Sequence of protein 2:
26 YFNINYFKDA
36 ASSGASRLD

Contacts between the two chains:
Residue E9 in protein 1 is in contact with residue K33 in protein 2 (closest heavy-atom distance 4.3 Å).
Residue N12 in protein 1 contacts residue D34 in protein 2 (closest heavy-atom distance 3.8 Å).
Residue V10 in protein 1 is in contact with residue D34 in protein 2 (closest heavy-atom distance 4.2 Å).
Residue N12 in protein 1 is in contact with residue K33 in protein 2 (closest heavy-atom distance 4.6 Å).
Residue V10 in protein 1 is in contact with residue K33 in protein 2 (closest heavy-atom distance 3.6 Å).
Residue V10 in protein 1 is in contact with residue A35 in protein 2 (closest heavy-atom distance 3.0 Å).
Residue L11 in protein 1 is in contact with residue A35 in protein 2 (closest heavy-atom distance 4.3 Å).
Residue N12 in protein 1 is in contact with residue A35 in protein 2 (closest heavy-atom distance 4.8 Å).

Sequence of protein 1:
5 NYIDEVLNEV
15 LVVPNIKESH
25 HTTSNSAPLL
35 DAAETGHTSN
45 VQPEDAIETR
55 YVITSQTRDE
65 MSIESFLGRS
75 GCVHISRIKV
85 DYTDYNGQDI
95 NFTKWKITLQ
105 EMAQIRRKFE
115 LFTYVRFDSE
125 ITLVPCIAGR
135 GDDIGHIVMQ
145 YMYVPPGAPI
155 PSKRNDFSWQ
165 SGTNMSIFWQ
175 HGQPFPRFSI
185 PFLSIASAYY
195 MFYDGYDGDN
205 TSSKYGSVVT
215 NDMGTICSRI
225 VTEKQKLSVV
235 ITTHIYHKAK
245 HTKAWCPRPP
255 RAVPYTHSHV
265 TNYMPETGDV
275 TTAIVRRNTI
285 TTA

This data describes a binding interaction between two proteins.